Interface contacts:
Residue Y49 in protein 1 is in contact with residue N51 in protein 2 (closest heavy-atom distance 3.5 Å).
Residue Y167 in protein 1 contacts residue N231 in protein 2 (closest heavy-atom distance 3.3 Å).
Residue D286 in protein 1 interacts with residue N324 in protein 2 (closest heavy-atom distance 3.6 Å).
Residue W47 in protein 1 interacts with residue D80 in protein 2 (closest heavy-atom distance 3.9 Å).
Residue R77 in protein 1 contacts residue R151 in protein 2 (closest heavy-atom distance 3.5 Å).
Residue S224 in protein 1 interacts with residue S272 in protein 2 (closest heavy-atom distance 3.9 Å).
Residue R77 in protein 1 is in contact with residue G116 in protein 2 (closest heavy-atom distance 3.0 Å).
Residue T288 in protein 1 interacts with residue Q322 in protein 2 (closest heavy-atom distance 3.3 Å).
Residue S287 in protein 1 is in contact with residue Y297 in protein 2 (closest heavy-atom distance 3.5 Å).
Residue P73 in protein 1 interacts with residue Y120 in protein 2 (closest heavy-atom distance 3.5 Å).
Residue F289 in protein 1 contacts residue Q322 in protein 2 (closest heavy-atom distance 3.4 Å).
Residue I112 in protein 1 contacts residue R151 in protein 2 (closest heavy-atom distance 3.9 Å).
Residue L169 in protein 1 interacts with residue G193 in protein 2 (closest heavy-atom distance 3.7 Å).
Residue R77 in protein 1 is in contact with residue D80 in protein 2 (closest heavy-atom distance 3.2 Å).
Residue S171 in protein 1 contacts residue Q172 in protein 2 (closest heavy-atom distance 3.4 Å).
Residue R264 in protein 1 interacts with residue Y297 in protein 2 (closest heavy-atom distance 3.4 Å).
Residue N267 in protein 1 is in contact with residue Q322 in protein 2 (closest heavy-atom distance 3.6 Å).
Residue S25 in protein 1 is in contact with residue G32 in protein 2 (closest heavy-atom distance 3.6 Å).
Residue Y167 in protein 1 contacts residue H232 in protein 2 (closest heavy-atom distance 3.6 Å).
Residue N267 in protein 1 is in contact with residue S272 in protein 2 (closest heavy-atom distance 3.7 Å).
Residue N188 in protein 1 is in contact with residue N231 in protein 2 (closest heavy-atom distance 3.8 Å).
Residue N292 in protein 1 is in contact with residue N292 in protein 2 (closest heavy-atom distance 3.4 Å).
Residue N292 in protein 1 interacts with residue G293 in protein 2 (closest heavy-atom distance 3.5 Å).
Residue T190 in protein 1 is in contact with residue V195 in protein 2 (closest heavy-atom distance 3.6 Å).
Residue P266 in protein 1 is in contact with residue Q322 in protein 2 (closest heavy-atom distance 3.1 Å).
Residue M74 in protein 1 contacts residue G52 in protein 2 (closest heavy-atom distance 3.9 Å).
Residue N267 in protein 1 contacts residue N271 in protein 2 (closest heavy-atom distance 3.8 Å).
Residue V290 in protein 1 interacts with residue C321 in protein 2 (closest heavy-atom distance 3.6 Å).
Residue Q79 in protein 1 is in contact with residue D80 in protein 2 (closest heavy-atom distance 3.5 Å).
Residue T226 in protein 1 contacts residue S227 in protein 2 (closest heavy-atom distance 2.9 Å).
Residue F317 in protein 1 interacts with residue P339 in protein 2 (closest heavy-atom distance 3.6 Å).
Residue T113 in protein 1 is in contact with residue R151 in protein 2 (closest heavy-atom distance 3.0 Å).
Residue N267 in protein 1 is in contact with residue A295 in protein 2 (closest heavy-atom distance 3.5 Å).
Residue T226 in protein 1 interacts with residue G270 in protein 2 (closest heavy-atom distance 3.8 Å).
Residue S287 in protein 1 contacts residue G323 in protein 2 (closest heavy-atom distance 3.5 Å).
Residue V26 in protein 1 interacts with residue N51 in protein 2 (closest heavy-atom distance 3.7 Å).
Residue V26 in protein 1 contacts residue G32 in protein 2 (closest heavy-atom distance 3.7 Å).
Residue Y49 in protein 1 is in contact with residue D80 in protein 2 (closest heavy-atom distance 2.7 Å).
Residue H222 in protein 1 contacts residue W274 in protein 2 (closest heavy-atom distance 3.4 Å).
Residue Q144 in protein 1 interacts with residue R151 in protein 2 (closest heavy-atom distance 3.5 Å).
Residue N267 in protein 1 contacts residue G294 in protein 2 (closest heavy-atom distance 3.3 Å).
Residue Q144 in protein 1 interacts with residue N174 in protein 2 (closest heavy-atom distance 2.8 Å).
Residue N267 in protein 1 is in contact with residue G293 in protein 2 (closest heavy-atom distance 2.8 Å).
Residue N267 in protein 1 interacts with residue G270 in protein 2 (closest heavy-atom distance 3.6 Å).
Residue L265 in protein 1 interacts with residue Q322 in protein 2 (closest heavy-atom distance 3.8 Å).
Residue M146 in protein 1 is in contact with residue Q172 in protein 2 (closest heavy-atom distance 3.5 Å).
Residue V290 in protein 1 is in contact with residue G320 in protein 2 (closest heavy-atom distance 3.4 Å).
Residue N292 in protein 1 contacts residue G320 in protein 2 (closest heavy-atom distance 3.6 Å).
Residue D286 in protein 1 contacts residue A325 in protein 2 (closest heavy-atom distance 3.4 Å).
Residue Q172 in protein 1 interacts with residue Q172 in protein 2 (closest heavy-atom distance 3.2 Å).
Residue F28 in protein 1 interacts with residue P31 in protein 2 (closest heavy-atom distance 3.6 Å).
Residue T288 in protein 1 interacts with residue Y297 in protein 2 (closest heavy-atom distance 3.5 Å).
Residue M146 in protein 1 contacts residue N174 in protein 2 (closest heavy-atom distance 3.4 Å).
Residue T148 in protein 1 is in contact with residue Q172 in protein 2 (closest heavy-atom distance 3.8 Å).
Residue T190 in protein 1 contacts residue T229 in protein 2 (closest heavy-atom distance 3.3 Å).
Residue I319 in protein 1 is in contact with residue G320 in protein 2 (closest heavy-atom distance 3.8 Å).
Residue W47 in protein 1 interacts with residue G52 in protein 2 (closest heavy-atom distance 3.4 Å).
Residue T288 in protein 1 interacts with residue G323 in protein 2 (closest heavy-atom distance 3.1 Å).
Residue D75 in protein 1 interacts with residue R151 in protein 2 (closest heavy-atom distance 3.7 Å).
Residue Y49 in protein 1 is in contact with residue G52 in protein 2 (closest heavy-atom distance 3.9 Å).

Sequence of protein 2:
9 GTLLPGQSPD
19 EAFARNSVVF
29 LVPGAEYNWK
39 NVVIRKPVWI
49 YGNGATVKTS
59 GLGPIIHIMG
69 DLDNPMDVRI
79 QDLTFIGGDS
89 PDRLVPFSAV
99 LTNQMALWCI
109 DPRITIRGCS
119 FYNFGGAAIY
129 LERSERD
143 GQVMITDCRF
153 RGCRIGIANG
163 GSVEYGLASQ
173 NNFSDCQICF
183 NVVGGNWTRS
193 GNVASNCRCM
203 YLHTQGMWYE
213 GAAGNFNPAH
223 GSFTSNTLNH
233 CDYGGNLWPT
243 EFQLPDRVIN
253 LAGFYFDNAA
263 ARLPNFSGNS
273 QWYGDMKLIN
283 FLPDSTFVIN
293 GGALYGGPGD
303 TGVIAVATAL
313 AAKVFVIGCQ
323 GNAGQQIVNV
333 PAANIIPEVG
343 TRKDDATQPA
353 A

The following describes two proteins that form a bound complex.

Sequence of protein 1:
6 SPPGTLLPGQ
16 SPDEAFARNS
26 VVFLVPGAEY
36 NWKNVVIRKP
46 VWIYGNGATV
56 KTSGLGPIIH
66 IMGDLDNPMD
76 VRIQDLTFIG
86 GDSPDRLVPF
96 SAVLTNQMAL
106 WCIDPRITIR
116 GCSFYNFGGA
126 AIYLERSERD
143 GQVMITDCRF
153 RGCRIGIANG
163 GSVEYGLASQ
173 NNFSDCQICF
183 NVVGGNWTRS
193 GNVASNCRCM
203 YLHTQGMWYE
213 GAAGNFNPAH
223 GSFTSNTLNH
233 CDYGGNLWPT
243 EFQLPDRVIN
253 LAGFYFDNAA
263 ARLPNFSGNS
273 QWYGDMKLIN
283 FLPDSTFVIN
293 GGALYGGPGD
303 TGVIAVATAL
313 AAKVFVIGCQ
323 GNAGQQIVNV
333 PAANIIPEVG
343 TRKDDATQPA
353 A